This data describes a binding interaction between two proteins.

Contacts between the two chains:
Residue Y99 in the second protein is in contact with residue F7 in the first protein (closest heavy-atom distance 3.7 Å).
Residue D77 in the second protein interacts with residue N9 in the first protein (closest heavy-atom distance 3.0 Å).
Residue T143 in the second protein is in contact with residue V10 in the first protein (closest heavy-atom distance 2.8 Å).
Residue Y159 in the second protein contacts residue N3 in the first protein (closest heavy-atom distance 3.4 Å).
Residue E63 in the second protein is in contact with residue K1 in the first protein (closest heavy-atom distance 3.3 Å).
Residue Y159 in the second protein contacts residue D4 in the first protein (closest heavy-atom distance 5.0 Å).
Residue Y159 in the second protein interacts with residue K1 in the first protein (closest heavy-atom distance 2.7 Å).
Residue K146 in the second protein contacts residue T8 in the first protein (closest heavy-atom distance 4.6 Å).
Residue K146 in the second protein contacts residue V10 in the first protein (closest heavy-atom distance 3.4 Å).
Residue H70 in the second protein contacts residue L2 in the first protein (closest heavy-atom distance 4.2 Å).
Residue L156 in the second protein interacts with residue N3 in the first protein (closest heavy-atom distance 3.5 Å).
Residue T163 in the second protein contacts residue K1 in the first protein (closest heavy-atom distance 5.0 Å).
Residue V152 in the second protein contacts residue L5 in the first protein (closest heavy-atom distance 5.0 Å).
Residue L81 in the second protein is in contact with residue V10 in the first protein (closest heavy-atom distance 3.7 Å).
Residue Y99 in the second protein interacts with residue N3 in the first protein (closest heavy-atom distance 3.0 Å).
Residue H114 in the second protein is in contact with residue F7 in the first protein (closest heavy-atom distance 3.9 Å).
Residue W147 in the second protein interacts with residue N9 in the first protein (closest heavy-atom distance 2.8 Å).
Residue Y99 in the second protein is in contact with residue L2 in the first protein (closest heavy-atom distance 3.5 Å).
Residue T73 in the second protein is in contact with residue T8 in the first protein (closest heavy-atom distance 4.4 Å).
Residue T143 in the second protein contacts residue N9 in the first protein (closest heavy-atom distance 4.8 Å).
Residue Q155 in the second protein contacts residue L5 in the first protein (closest heavy-atom distance 3.5 Å).
Residue R65 in the second protein interacts with residue D4 in the first protein (closest heavy-atom distance 3.0 Å).
Residue Y7 in the second protein interacts with residue L2 in the first protein (closest heavy-atom distance 3.6 Å).
Residue F33 in the second protein is in contact with residue K1 in the first protein (closest heavy-atom distance 4.9 Å).
Residue Y84 in the second protein interacts with residue V10 in the first protein (closest heavy-atom distance 3.0 Å).
Residue Y116 in the second protein interacts with residue V10 in the first protein (closest heavy-atom distance 3.9 Å).
Residue R97 in the second protein is in contact with residue F7 in the first protein (closest heavy-atom distance 3.6 Å).
Residue V67 in the second protein is in contact with residue L2 in the first protein (closest heavy-atom distance 3.6 Å).
Residue L156 in the second protein interacts with residue F7 in the first protein (closest heavy-atom distance 4.1 Å).
Residue M45 in the second protein interacts with residue L2 in the first protein (closest heavy-atom distance 3.7 Å).
Residue H70 in the second protein contacts residue F7 in the first protein (closest heavy-atom distance 3.4 Å).
Residue Y7 in the second protein is in contact with residue K1 in the first protein (closest heavy-atom distance 3.0 Å).
Residue W147 in the second protein is in contact with residue T8 in the first protein (closest heavy-atom distance 3.5 Å).
Residue V76 in the second protein is in contact with residue N9 in the first protein (closest heavy-atom distance 3.5 Å).
Residue K66 in the second protein interacts with residue K1 in the first protein (closest heavy-atom distance 4.0 Å).
Residue K146 in the second protein interacts with residue N9 in the first protein (closest heavy-atom distance 3.9 Å).
Residue A150 in the second protein is in contact with residue T8 in the first protein (closest heavy-atom distance 3.9 Å).
Residue V152 in the second protein interacts with residue T8 in the first protein (closest heavy-atom distance 3.6 Å).
Residue F9 in the second protein is in contact with residue L2 in the first protein (closest heavy-atom distance 3.8 Å).
Residue K66 in the second protein interacts with residue N3 in the first protein (closest heavy-atom distance 4.0 Å).
Residue K66 in the second protein contacts residue L2 in the first protein (closest heavy-atom distance 2.9 Å).
Residue Y159 in the second protein is in contact with residue L2 in the first protein (closest heavy-atom distance 3.9 Å).
Residue Y123 in the second protein is in contact with residue V10 in the first protein (closest heavy-atom distance 4.1 Å).
Residue Y171 in the second protein contacts residue K1 in the first protein (closest heavy-atom distance 2.8 Å).
Residue W147 in the second protein contacts residue V10 in the first protein (closest heavy-atom distance 4.0 Å).
Residue Y59 in the second protein contacts residue K1 in the first protein (closest heavy-atom distance 3.3 Å).
Residue H70 in the second protein interacts with residue N3 in the first protein (closest heavy-atom distance 3.5 Å).
Residue T73 in the second protein is in contact with residue N9 in the first protein (closest heavy-atom distance 3.3 Å).
Residue W167 in the second protein contacts residue K1 in the first protein (closest heavy-atom distance 3.1 Å).
Residue T142 in the second protein is in contact with residue V10 in the first protein (closest heavy-atom distance 4.7 Å).
Residue M5 in the second protein interacts with residue K1 in the first protein (closest heavy-atom distance 3.9 Å).
Residue T80 in the second protein is in contact with residue V10 in the first protein (closest heavy-atom distance 3.5 Å).
Residue D77 in the second protein contacts residue T8 in the first protein (closest heavy-atom distance 4.9 Å).
Residue E63 in the second protein is in contact with residue L2 in the first protein (closest heavy-atom distance 2.9 Å).
Residue T73 in the second protein contacts residue F7 in the first protein (closest heavy-atom distance 3.8 Å).
Residue D77 in the second protein interacts with residue V10 in the first protein (closest heavy-atom distance 3.0 Å).
Residue L156 in the second protein interacts with residue L5 in the first protein (closest heavy-atom distance 3.6 Å).
Residue H70 in the second protein contacts residue L5 in the first protein (closest heavy-atom distance 4.7 Å).
Residue K66 in the second protein contacts residue D4 in the first protein (closest heavy-atom distance 3.5 Å).

Sequence of the second protein:
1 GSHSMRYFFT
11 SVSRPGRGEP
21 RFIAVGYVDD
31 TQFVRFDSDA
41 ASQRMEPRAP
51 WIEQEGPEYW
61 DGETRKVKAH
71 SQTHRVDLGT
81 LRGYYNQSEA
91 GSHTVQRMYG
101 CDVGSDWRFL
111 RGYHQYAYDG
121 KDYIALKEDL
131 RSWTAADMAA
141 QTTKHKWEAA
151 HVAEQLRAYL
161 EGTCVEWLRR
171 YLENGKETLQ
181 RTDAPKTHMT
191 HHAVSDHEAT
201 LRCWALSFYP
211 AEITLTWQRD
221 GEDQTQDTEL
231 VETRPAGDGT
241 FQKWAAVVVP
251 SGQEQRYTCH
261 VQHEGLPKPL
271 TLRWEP

Sequence of the first protein:
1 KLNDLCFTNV